Sequence of the first protein:
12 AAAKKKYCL

Sequence of the second protein:
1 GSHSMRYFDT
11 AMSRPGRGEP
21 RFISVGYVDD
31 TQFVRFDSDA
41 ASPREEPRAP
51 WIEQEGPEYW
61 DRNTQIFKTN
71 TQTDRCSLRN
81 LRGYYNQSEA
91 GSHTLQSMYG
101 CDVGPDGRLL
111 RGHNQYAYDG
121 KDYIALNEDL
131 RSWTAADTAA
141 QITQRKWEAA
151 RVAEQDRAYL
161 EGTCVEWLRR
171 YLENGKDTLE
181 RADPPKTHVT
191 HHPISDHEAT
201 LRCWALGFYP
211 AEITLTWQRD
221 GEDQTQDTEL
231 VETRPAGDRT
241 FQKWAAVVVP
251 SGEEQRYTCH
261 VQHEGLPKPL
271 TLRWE

Contacts between the two chains:
Residue D156 in the second protein is in contact with residue K15 in the first protein (closest heavy-atom distance 2.7 Å).
Residue Y159 in the second protein is in contact with residue A13 in the first protein (closest heavy-atom distance 2.7 Å).
Residue S77 in the second protein is in contact with residue L20 in the first protein (closest heavy-atom distance 2.9 Å).
Residue Y171 in the second protein contacts residue A13 in the first protein (closest heavy-atom distance 3.6 Å).
Residue N80 in the second protein interacts with residue C19 in the first protein (closest heavy-atom distance 3.2 Å).
Residue Y159 in the second protein is in contact with residue A12 in the first protein (closest heavy-atom distance 4.5 Å).
Residue S77 in the second protein contacts residue Y18 in the first protein (closest heavy-atom distance 4.1 Å).
Residue D74 in the second protein is in contact with residue K17 in the first protein (closest heavy-atom distance 3.0 Å).
Residue W167 in the second protein interacts with residue A13 in the first protein (closest heavy-atom distance 3.6 Å).
Residue E45 in the second protein is in contact with residue A14 in the first protein (closest heavy-atom distance 4.9 Å).
Residue W147 in the second protein interacts with residue Y18 in the first protein (closest heavy-atom distance 3.5 Å).
Residue I66 in the second protein is in contact with residue A12 in the first protein (closest heavy-atom distance 3.5 Å).
Residue Y99 in the second protein contacts residue K17 in the first protein (closest heavy-atom distance 3.9 Å).
Residue Y7 in the second protein is in contact with residue K15 in the first protein (closest heavy-atom distance 4.9 Å).
Residue T143 in the second protein interacts with residue L20 in the first protein (closest heavy-atom distance 2.7 Å).
Residue Y159 in the second protein interacts with residue K15 in the first protein (closest heavy-atom distance 3.5 Å).
Residue C76 in the second protein contacts residue C19 in the first protein (closest heavy-atom distance 2.0 Å).
Residue I124 in the second protein contacts residue L20 in the first protein (closest heavy-atom distance 4.9 Å).
Residue I66 in the second protein interacts with residue A14 in the first protein (closest heavy-atom distance 3.4 Å).
Residue I66 in the second protein contacts residue K15 in the first protein (closest heavy-atom distance 3.5 Å).
Residue L95 in the second protein interacts with residue L20 in the first protein (closest heavy-atom distance 3.9 Å).
Residue N70 in the second protein interacts with residue K16 in the first protein (closest heavy-atom distance 3.9 Å).
Residue N70 in the second protein interacts with residue K17 in the first protein (closest heavy-atom distance 3.0 Å).
Residue Y116 in the second protein interacts with residue K15 in the first protein (closest heavy-atom distance 4.3 Å).
Residue Y116 in the second protein interacts with residue K17 in the first protein (closest heavy-atom distance 4.0 Å).
Residue N63 in the second protein interacts with residue A14 in the first protein (closest heavy-atom distance 3.1 Å).
Residue N63 in the second protein interacts with residue A13 in the first protein (closest heavy-atom distance 3.3 Å).
Residue W147 in the second protein contacts residue L20 in the first protein (closest heavy-atom distance 3.7 Å).
Residue F67 in the second protein is in contact with residue A14 in the first protein (closest heavy-atom distance 3.6 Å).
Residue Y59 in the second protein interacts with residue A13 in the first protein (closest heavy-atom distance 3.7 Å).
Residue Q155 in the second protein contacts residue Y18 in the first protein (closest heavy-atom distance 3.2 Å).
Residue S97 in the second protein interacts with residue K17 in the first protein (closest heavy-atom distance 2.9 Å).
Residue N70 in the second protein contacts residue K15 in the first protein (closest heavy-atom distance 2.9 Å).
Residue D9 in the second protein contacts residue K17 in the first protein (closest heavy-atom distance 3.0 Å).
Residue T73 in the second protein contacts residue C19 in the first protein (closest heavy-atom distance 3.5 Å).
Residue W167 in the second protein interacts with residue A12 in the first protein (closest heavy-atom distance 4.2 Å).
Residue T163 in the second protein contacts residue A13 in the first protein (closest heavy-atom distance 4.0 Å).
Residue D156 in the second protein is in contact with residue K16 in the first protein (closest heavy-atom distance 4.5 Å).
Residue R62 in the second protein contacts residue A12 in the first protein (closest heavy-atom distance 3.4 Å).
Residue Y116 in the second protein is in contact with residue L20 in the first protein (closest heavy-atom distance 4.3 Å).
Residue Y7 in the second protein is in contact with residue A14 in the first protein (closest heavy-atom distance 3.8 Å).
Residue T163 in the second protein is in contact with residue A12 in the first protein (closest heavy-atom distance 3.3 Å).
Residue L81 in the second protein contacts residue L20 in the first protein (closest heavy-atom distance 4.2 Å).
Residue F22 in the second protein interacts with residue K17 in the first protein (closest heavy-atom distance 4.0 Å).
Residue Y7 in the second protein interacts with residue A13 in the first protein (closest heavy-atom distance 3.9 Å).
Residue T73 in the second protein contacts residue K17 in the first protein (closest heavy-atom distance 3.7 Å).
Residue K146 in the second protein contacts residue L20 in the first protein (closest heavy-atom distance 4.6 Å).
Residue N63 in the second protein is in contact with residue A12 in the first protein (closest heavy-atom distance 4.0 Å).
Residue S77 in the second protein contacts residue C19 in the first protein (closest heavy-atom distance 3.5 Å).
Residue V152 in the second protein interacts with residue Y18 in the first protein (closest heavy-atom distance 3.6 Å).
Residue Y84 in the second protein contacts residue L20 in the first protein (closest heavy-atom distance 2.7 Å).
Residue N114 in the second protein is in contact with residue K15 in the first protein (closest heavy-atom distance 3.9 Å).
Residue T73 in the second protein contacts residue Y18 in the first protein (closest heavy-atom distance 3.5 Å).
Residue I66 in the second protein contacts residue K16 in the first protein (closest heavy-atom distance 4.1 Å).
Residue Y159 in the second protein contacts residue A14 in the first protein (closest heavy-atom distance 3.9 Å).
Residue D156 in the second protein is in contact with residue Y18 in the first protein (closest heavy-atom distance 4.0 Å).
Residue Y123 in the second protein interacts with residue L20 in the first protein (closest heavy-atom distance 3.6 Å).
Residue W147 in the second protein interacts with residue C19 in the first protein (closest heavy-atom distance 2.9 Å).
Residue Y99 in the second protein is in contact with residue K15 in the first protein (closest heavy-atom distance 3.7 Å).
Residue N80 in the second protein is in contact with residue L20 in the first protein (closest heavy-atom distance 2.9 Å).

This data describes a binding interaction between two proteins.